Sequence of the second protein:
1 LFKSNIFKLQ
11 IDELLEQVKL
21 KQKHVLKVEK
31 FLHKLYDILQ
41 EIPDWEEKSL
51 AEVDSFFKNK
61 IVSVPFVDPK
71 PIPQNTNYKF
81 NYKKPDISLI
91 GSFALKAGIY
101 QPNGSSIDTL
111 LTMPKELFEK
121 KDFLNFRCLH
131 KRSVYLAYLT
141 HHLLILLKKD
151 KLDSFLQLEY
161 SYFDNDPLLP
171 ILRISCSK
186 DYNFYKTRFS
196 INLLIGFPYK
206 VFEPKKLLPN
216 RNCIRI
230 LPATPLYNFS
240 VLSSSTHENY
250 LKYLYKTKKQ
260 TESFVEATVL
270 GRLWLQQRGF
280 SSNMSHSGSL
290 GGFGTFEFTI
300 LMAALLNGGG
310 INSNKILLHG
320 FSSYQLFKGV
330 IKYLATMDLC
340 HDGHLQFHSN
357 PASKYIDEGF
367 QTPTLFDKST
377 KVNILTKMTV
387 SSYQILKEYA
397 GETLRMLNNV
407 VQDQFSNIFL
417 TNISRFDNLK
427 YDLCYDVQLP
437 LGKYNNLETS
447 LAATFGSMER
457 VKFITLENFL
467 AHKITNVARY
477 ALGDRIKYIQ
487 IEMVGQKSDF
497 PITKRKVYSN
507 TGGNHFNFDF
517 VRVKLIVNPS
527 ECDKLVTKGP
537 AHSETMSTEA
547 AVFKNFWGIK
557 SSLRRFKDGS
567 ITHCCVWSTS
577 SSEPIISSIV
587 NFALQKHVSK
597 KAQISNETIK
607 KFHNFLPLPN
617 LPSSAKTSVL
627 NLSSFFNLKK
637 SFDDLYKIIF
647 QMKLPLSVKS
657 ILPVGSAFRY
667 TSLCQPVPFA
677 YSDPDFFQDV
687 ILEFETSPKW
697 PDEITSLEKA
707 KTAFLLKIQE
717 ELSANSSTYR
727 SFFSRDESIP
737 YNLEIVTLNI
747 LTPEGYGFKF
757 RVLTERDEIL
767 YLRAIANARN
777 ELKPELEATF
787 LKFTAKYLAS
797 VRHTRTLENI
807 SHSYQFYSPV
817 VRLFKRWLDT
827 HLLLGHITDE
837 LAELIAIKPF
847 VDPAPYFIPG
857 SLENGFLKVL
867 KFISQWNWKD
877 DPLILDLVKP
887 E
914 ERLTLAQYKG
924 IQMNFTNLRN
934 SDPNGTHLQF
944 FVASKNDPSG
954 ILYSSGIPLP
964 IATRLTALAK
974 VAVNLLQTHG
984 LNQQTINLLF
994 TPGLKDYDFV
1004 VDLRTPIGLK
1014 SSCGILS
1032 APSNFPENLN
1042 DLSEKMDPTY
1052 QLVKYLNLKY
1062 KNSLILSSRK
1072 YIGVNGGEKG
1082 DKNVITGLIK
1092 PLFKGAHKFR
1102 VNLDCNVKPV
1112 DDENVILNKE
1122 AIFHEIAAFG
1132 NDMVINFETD

This data describes a binding interaction between two proteins.

Sequence of the first protein:
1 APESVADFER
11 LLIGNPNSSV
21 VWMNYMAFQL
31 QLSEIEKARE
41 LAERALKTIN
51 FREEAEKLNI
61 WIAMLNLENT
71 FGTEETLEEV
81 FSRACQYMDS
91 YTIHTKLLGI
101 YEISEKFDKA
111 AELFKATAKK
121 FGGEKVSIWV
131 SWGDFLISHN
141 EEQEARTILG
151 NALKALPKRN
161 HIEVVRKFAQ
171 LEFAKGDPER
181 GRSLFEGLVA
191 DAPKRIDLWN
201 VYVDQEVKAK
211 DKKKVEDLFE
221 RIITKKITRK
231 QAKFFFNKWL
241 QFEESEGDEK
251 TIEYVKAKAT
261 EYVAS

Contacts between the two chains:
Residue G319 in the second protein interacts with residue E3 in the first protein (closest heavy-atom distance 4.3 Å).
Residue L317 in the second protein contacts residue E3 in the first protein (closest heavy-atom distance 3.9 Å).
Residue G319 in the second protein is in contact with residue V5 in the first protein (closest heavy-atom distance 4.0 Å).
Residue F320 in the second protein interacts with residue S4 in the first protein (closest heavy-atom distance 4.9 Å).
Residue K331 in the second protein contacts residue S33 in the first protein (closest heavy-atom distance 4.3 Å).
Residue G319 in the second protein interacts with residue S4 in the first protein (closest heavy-atom distance 3.3 Å).